Interface contacts:
Residue F745 in the first protein contacts residue A122 in the second protein (closest heavy-atom distance 4.4 Å).
Residue F741 in the first protein is in contact with residue L129 in the second protein (closest heavy-atom distance 4.4 Å).
Residue F738 in the first protein is in contact with residue A126 in the second protein (closest heavy-atom distance 4.0 Å).
Residue S746 in the first protein is in contact with residue A122 in the second protein (closest heavy-atom distance 4.1 Å).
Residue F738 in the first protein contacts residue T130 in the second protein (closest heavy-atom distance 4.9 Å).
Residue F742 in the first protein interacts with residue A122 in the second protein (closest heavy-atom distance 4.9 Å).
Residue F741 in the first protein contacts residue A126 in the second protein (closest heavy-atom distance 3.7 Å).
Residue F742 in the first protein interacts with residue A126 in the second protein (closest heavy-atom distance 3.6 Å).
Residue F745 in the first protein interacts with residue D125 in the second protein (closest heavy-atom distance 4.7 Å).

Sequence of the first protein:
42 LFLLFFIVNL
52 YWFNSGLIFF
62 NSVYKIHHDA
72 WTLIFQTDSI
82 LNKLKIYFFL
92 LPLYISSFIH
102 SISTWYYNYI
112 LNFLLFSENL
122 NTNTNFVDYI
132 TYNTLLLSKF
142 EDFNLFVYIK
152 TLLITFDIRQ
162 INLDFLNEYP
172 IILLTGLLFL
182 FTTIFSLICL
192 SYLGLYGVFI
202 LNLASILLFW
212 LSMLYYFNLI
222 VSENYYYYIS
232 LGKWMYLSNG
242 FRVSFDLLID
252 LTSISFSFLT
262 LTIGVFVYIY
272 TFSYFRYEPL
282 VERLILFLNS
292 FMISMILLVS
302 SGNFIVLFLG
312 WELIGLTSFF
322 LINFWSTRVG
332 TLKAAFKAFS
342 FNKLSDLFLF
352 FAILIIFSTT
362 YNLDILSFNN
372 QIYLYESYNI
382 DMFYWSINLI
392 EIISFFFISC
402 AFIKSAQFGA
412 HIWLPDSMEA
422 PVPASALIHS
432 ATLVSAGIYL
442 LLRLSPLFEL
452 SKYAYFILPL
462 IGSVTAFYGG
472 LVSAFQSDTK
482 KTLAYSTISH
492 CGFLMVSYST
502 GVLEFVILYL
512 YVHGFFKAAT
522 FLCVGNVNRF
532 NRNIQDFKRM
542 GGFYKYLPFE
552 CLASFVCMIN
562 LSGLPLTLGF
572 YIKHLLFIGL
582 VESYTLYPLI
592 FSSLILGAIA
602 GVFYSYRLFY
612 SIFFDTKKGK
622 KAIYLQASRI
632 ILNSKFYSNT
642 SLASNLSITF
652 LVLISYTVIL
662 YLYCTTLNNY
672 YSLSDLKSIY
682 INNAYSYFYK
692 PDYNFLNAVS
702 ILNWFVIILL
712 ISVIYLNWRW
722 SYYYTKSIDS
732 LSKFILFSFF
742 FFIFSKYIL

The following describes two proteins that form a bound complex.

Sequence of the second protein:
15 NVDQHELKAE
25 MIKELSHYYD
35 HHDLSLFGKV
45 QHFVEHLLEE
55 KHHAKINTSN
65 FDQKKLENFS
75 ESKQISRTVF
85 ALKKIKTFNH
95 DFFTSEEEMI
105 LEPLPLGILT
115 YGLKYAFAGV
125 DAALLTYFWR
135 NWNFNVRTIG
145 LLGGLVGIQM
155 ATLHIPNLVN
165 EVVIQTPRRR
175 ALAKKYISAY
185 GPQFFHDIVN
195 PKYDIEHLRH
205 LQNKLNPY